Sequence of chain A:
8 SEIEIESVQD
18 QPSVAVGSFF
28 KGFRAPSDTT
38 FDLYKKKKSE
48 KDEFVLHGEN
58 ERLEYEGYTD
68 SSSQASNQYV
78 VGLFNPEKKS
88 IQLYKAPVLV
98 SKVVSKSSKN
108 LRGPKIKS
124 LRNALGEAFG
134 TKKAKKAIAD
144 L

These two protein chains interact to form a complex.

Residue-level contacts at the interface:
Residue S574 in chain B contacts residue V97 in chain A (closest heavy-atom distance 3.6 Å).
Residue V336 in chain B is in contact with residue N126 in chain A (closest heavy-atom distance 3.5 Å).
Residue P572 in chain B is in contact with residue S70 in chain A (closest heavy-atom distance 3.9 Å).
Residue R286 in chain B is in contact with residue K28 in chain A (closest heavy-atom distance 3.3 Å).
Residue R225 in chain B is in contact with residue G133 in chain A (closest heavy-atom distance 3.8 Å).
Residue H575 in chain B contacts residue L96 in chain A (closest heavy-atom distance 3.8 Å).
Residue D346 in chain B contacts residue K114 in chain A (closest heavy-atom distance 3.0 Å).
Residue E287 in chain B contacts residue F27 in chain A (closest heavy-atom distance 4.2 Å).
Residue S574 in chain B is in contact with residue D67 in chain A (closest heavy-atom distance 3.0 Å).
Residue T324 in chain B interacts with residue L108 in chain A (closest heavy-atom distance 3.5 Å).
Residue P562 in chain B interacts with residue S73 in chain A (closest heavy-atom distance 4.2 Å).
Residue R286 in chain B interacts with residue F27 in chain A (closest heavy-atom distance 4.0 Å).
Residue H575 in chain B contacts residue D67 in chain A (closest heavy-atom distance 4.1 Å).
Residue S563 in chain B is in contact with residue S73 in chain A (closest heavy-atom distance 3.6 Å).
Residue R225 in chain B is in contact with residue F132 in chain A (closest heavy-atom distance 3.6 Å).
Residue H282 in chain B is in contact with residue K99 in chain A (closest heavy-atom distance 3.1 Å).
Residue D332 in chain B interacts with residue N126 in chain A (closest heavy-atom distance 4.2 Å).
Residue N322 in chain B is in contact with residue L108 in chain A (closest heavy-atom distance 3.5 Å).
Residue H575 in chain B contacts residue S25 in chain A (closest heavy-atom distance 3.8 Å).
Residue P572 in chain B is in contact with residue Y76 in chain A (closest heavy-atom distance 3.5 Å).
Residue Q325 in chain B contacts residue L108 in chain A (closest heavy-atom distance 4.0 Å).
Residue Y566 in chain B contacts residue S69 in chain A (closest heavy-atom distance 4.2 Å).
Residue S345 in chain B interacts with residue I113 in chain A (closest heavy-atom distance 4.0 Å).
Residue N295 in chain B is in contact with residue K28 in chain A (closest heavy-atom distance 4.0 Å).
Residue D290 in chain B contacts residue F27 in chain A (closest heavy-atom distance 3.5 Å).
Residue K333 in chain B contacts residue E130 in chain A (closest heavy-atom distance 3.4 Å).
Residue Y329 in chain B is in contact with residue E130 in chain A (closest heavy-atom distance 3.9 Å).
Residue Q344 in chain B contacts residue I113 in chain A (closest heavy-atom distance 3.5 Å).
Residue Y269 in chain B is in contact with residue E130 in chain A (closest heavy-atom distance 3.2 Å).
Residue E287 in chain B interacts with residue F26 in chain A (closest heavy-atom distance 2.9 Å).
Residue E268 in chain B is in contact with residue F132 in chain A (closest heavy-atom distance 4.0 Å).
Residue Y566 in chain B contacts residue N74 in chain A (closest heavy-atom distance 3.4 Å).
Residue Q328 in chain B interacts with residue R109 in chain A (closest heavy-atom distance 3.4 Å).
Residue Q328 in chain B interacts with residue P111 in chain A (closest heavy-atom distance 3.5 Å).
Residue Q368 in chain B is in contact with residue Y65 in chain A (closest heavy-atom distance 4.1 Å).
Residue S345 in chain B contacts residue K112 in chain A (closest heavy-atom distance 3.2 Å).
Residue D290 in chain B interacts with residue K28 in chain A (closest heavy-atom distance 4.0 Å).
Residue F334 in chain B is in contact with residue E130 in chain A (closest heavy-atom distance 3.7 Å).
Residue V271 in chain B contacts residue E130 in chain A (closest heavy-atom distance 3.8 Å).
Residue Q321 in chain B interacts with residue S105 in chain A (closest heavy-atom distance 4.0 Å).
Residue L270 in chain B contacts residue A131 in chain A (closest heavy-atom distance 3.6 Å).
Residue D346 in chain B interacts with residue I113 in chain A (closest heavy-atom distance 3.4 Å).
Residue Y566 in chain B is in contact with residue S73 in chain A (closest heavy-atom distance 3.2 Å).
Residue Q328 in chain B interacts with residue G110 in chain A (closest heavy-atom distance 3.1 Å).
Residue H575 in chain B is in contact with residue V95 in chain A (closest heavy-atom distance 3.4 Å).
Residue P572 in chain B interacts with residue N74 in chain A (closest heavy-atom distance 3.4 Å).
Residue Y566 in chain B contacts residue S70 in chain A (closest heavy-atom distance 3.6 Å).
Residue L270 in chain B contacts residue G129 in chain A (closest heavy-atom distance 4.3 Å).
Residue F577 in chain B is in contact with residue K28 in chain A (closest heavy-atom distance 3.3 Å).
Residue H282 in chain B is in contact with residue V100 in chain A (closest heavy-atom distance 3.2 Å).
Residue R335 in chain B contacts residue I113 in chain A (closest heavy-atom distance 3.8 Å).
Residue H575 in chain B interacts with residue V97 in chain A (closest heavy-atom distance 3.5 Å).
Residue N322 in chain B interacts with residue K106 in chain A (closest heavy-atom distance 3.0 Å).
Residue N322 in chain B is in contact with residue S105 in chain A (closest heavy-atom distance 2.4 Å).
Residue K333 in chain B is in contact with residue A127 in chain A (closest heavy-atom distance 3.9 Å).
Residue P342 in chain B is in contact with residue I113 in chain A (closest heavy-atom distance 3.3 Å).
Residue L270 in chain B interacts with residue E130 in chain A (closest heavy-atom distance 3.1 Å).
Residue D332 in chain B contacts residue K114 in chain A (closest heavy-atom distance 3.7 Å).
Residue D346 in chain B is in contact with residue K112 in chain A (closest heavy-atom distance 2.8 Å).
Residue K333 in chain B is in contact with residue N126 in chain A (closest heavy-atom distance 3.2 Å).

Sequence of chain B:
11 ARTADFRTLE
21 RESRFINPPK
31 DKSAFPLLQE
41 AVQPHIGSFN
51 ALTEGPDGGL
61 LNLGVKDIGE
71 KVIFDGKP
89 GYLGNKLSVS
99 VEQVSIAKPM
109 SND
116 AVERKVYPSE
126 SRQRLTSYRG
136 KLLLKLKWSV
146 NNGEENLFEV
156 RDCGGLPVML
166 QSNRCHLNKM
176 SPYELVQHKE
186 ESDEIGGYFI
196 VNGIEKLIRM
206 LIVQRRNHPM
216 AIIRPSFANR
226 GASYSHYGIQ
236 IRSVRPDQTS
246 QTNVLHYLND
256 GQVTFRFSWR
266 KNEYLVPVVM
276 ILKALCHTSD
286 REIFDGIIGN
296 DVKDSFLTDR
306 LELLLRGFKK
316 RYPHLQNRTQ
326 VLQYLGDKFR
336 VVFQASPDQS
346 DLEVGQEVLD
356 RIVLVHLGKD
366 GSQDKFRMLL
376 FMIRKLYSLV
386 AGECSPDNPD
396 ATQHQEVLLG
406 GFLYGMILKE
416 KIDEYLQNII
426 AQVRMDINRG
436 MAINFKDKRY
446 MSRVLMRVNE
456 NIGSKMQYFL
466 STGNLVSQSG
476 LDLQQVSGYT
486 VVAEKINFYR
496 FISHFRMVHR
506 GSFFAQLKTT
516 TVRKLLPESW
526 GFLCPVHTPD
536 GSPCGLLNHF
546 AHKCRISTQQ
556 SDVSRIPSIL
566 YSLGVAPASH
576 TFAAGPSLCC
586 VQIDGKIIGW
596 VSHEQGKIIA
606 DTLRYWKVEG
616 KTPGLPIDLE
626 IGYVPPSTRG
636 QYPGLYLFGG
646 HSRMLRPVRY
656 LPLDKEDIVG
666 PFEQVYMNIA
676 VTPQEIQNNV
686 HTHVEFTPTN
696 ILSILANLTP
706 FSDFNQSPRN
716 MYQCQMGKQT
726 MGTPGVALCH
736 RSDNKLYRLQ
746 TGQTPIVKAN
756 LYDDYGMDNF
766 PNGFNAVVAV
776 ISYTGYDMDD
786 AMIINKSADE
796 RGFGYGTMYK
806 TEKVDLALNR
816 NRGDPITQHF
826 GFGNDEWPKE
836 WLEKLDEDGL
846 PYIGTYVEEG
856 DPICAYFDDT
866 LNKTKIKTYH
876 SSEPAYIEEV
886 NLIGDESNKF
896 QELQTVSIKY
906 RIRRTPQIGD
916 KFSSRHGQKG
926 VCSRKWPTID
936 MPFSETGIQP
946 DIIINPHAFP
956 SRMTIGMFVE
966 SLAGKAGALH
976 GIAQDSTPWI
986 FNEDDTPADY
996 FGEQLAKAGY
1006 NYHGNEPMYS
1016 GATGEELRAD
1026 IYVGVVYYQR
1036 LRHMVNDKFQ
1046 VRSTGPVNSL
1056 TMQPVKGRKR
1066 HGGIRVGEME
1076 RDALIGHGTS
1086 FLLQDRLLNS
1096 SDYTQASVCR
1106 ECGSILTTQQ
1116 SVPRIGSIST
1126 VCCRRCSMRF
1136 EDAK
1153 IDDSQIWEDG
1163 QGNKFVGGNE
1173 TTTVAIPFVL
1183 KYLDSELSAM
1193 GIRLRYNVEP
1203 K